Sequence of the first protein:
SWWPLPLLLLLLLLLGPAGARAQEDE

Sequence of the second protein:
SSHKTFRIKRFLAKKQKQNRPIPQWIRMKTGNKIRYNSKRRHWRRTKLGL

These two protein chains interact to form a complex.

Contacts between the two chains:
Residue Q24 in the second protein is in contact with residue S1 in the first protein (closest heavy-atom distance 4.6 Å).
Residue Y36 in the second protein is in contact with residue W3 in the first protein (closest heavy-atom distance 3.2 Å).
Residue R35 in the second protein is in contact with residue S1 in the first protein (closest heavy-atom distance 4.7 Å).